Sequence of chain B:
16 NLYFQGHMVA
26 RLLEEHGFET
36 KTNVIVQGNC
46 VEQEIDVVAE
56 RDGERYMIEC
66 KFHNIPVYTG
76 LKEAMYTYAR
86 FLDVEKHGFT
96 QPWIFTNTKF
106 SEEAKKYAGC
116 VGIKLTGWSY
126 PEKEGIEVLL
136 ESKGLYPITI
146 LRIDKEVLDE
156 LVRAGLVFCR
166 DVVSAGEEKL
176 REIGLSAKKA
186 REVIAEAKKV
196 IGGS

Contacts between the two chains:
Residue L87 in chain B interacts with residue Y83 in chain A (closest heavy-atom distance 4.3 Å).
Residue E47 in chain B interacts with residue L76 in chain A (closest heavy-atom distance 4.6 Å).
Residue K111 in chain B is in contact with residue Q42 in chain A (closest heavy-atom distance 4.6 Å).
Residue V116 in chain B interacts with residue C45 in chain A (closest heavy-atom distance 3.6 Å).
Residue D88 in chain B interacts with residue Y112 in chain A (closest heavy-atom distance 4.5 Å).
Residue C115 in chain B interacts with residue C45 in chain A (closest heavy-atom distance 2.1 Å).
Residue A84 in chain B interacts with residue Y112 in chain A (closest heavy-atom distance 3.9 Å).
Residue Y81 in chain B contacts residue K77 in chain A (closest heavy-atom distance 3.9 Å).
Residue Q42 in chain B contacts residue K111 in chain A (closest heavy-atom distance 4.6 Å).
Residue Y83 in chain B contacts residue A84 in chain A (closest heavy-atom distance 4.8 Å).
Residue K77 in chain B interacts with residue E78 in chain A (closest heavy-atom distance 4.6 Å).
Residue Q48 in chain B interacts with residue Y112 in chain A (closest heavy-atom distance 4.9 Å).
Residue K66 in chain B is in contact with residue K77 in chain A (closest heavy-atom distance 3.9 Å).
Residue Q48 in chain B interacts with residue M80 in chain A (closest heavy-atom distance 3.6 Å).
Residue V46 in chain B is in contact with residue E108 in chain A (closest heavy-atom distance 3.5 Å).
Residue E108 in chain B interacts with residue E47 in chain A (closest heavy-atom distance 5.0 Å).
Residue Y81 in chain B contacts residue M80 in chain A (closest heavy-atom distance 3.9 Å).
Residue A84 in chain B interacts with residue A84 in chain A (closest heavy-atom distance 4.4 Å).
Residue E108 in chain B interacts with residue V46 in chain A (closest heavy-atom distance 3.5 Å).
Residue M80 in chain B contacts residue Y81 in chain A (closest heavy-atom distance 3.9 Å).
Residue Y112 in chain B interacts with residue Q48 in chain A (closest heavy-atom distance 4.9 Å).
Residue Y83 in chain B interacts with residue L87 in chain A (closest heavy-atom distance 4.3 Å).
Residue C45 in chain B interacts with residue K111 in chain A (closest heavy-atom distance 3.4 Å).
Residue K77 in chain B interacts with residue K77 in chain A (closest heavy-atom distance 3.9 Å).
Residue Y112 in chain B is in contact with residue D88 in chain A (closest heavy-atom distance 4.5 Å).
Residue K77 in chain B interacts with residue K66 in chain A (closest heavy-atom distance 3.9 Å).
Residue Y112 in chain B contacts residue C45 in chain A (closest heavy-atom distance 3.9 Å).
Residue L87 in chain B is in contact with residue L87 in chain A (closest heavy-atom distance 3.4 Å).
Residue K77 in chain B interacts with residue Y81 in chain A (closest heavy-atom distance 3.9 Å).
Residue Y112 in chain B is in contact with residue A84 in chain A (closest heavy-atom distance 3.9 Å).
Residue Y81 in chain B interacts with residue A84 in chain A (closest heavy-atom distance 4.8 Å).
Residue V46 in chain B interacts with residue Y112 in chain A (closest heavy-atom distance 3.9 Å).
Residue C115 in chain B interacts with residue N44 in chain A (closest heavy-atom distance 3.9 Å).
Residue A84 in chain B interacts with residue M80 in chain A (closest heavy-atom distance 3.2 Å).
Residue K111 in chain B is in contact with residue V46 in chain A (closest heavy-atom distance 4.0 Å).
Residue C45 in chain B interacts with residue C115 in chain A (closest heavy-atom distance 2.1 Å).
Residue Y112 in chain B interacts with residue V46 in chain A (closest heavy-atom distance 3.9 Å).
Residue R85 in chain B interacts with residue M80 in chain A (closest heavy-atom distance 3.4 Å).
Residue V46 in chain B is in contact with residue K111 in chain A (closest heavy-atom distance 4.0 Å).
Residue L76 in chain B is in contact with residue Q48 in chain A (closest heavy-atom distance 4.6 Å).
Residue E47 in chain B contacts residue E108 in chain A (closest heavy-atom distance 5.0 Å).
Residue V46 in chain B interacts with residue L76 in chain A (closest heavy-atom distance 3.9 Å).
Residue M80 in chain B contacts residue R85 in chain A (closest heavy-atom distance 3.4 Å).
Residue Y81 in chain B contacts residue Y81 in chain A (closest heavy-atom distance 4.5 Å).
Residue Q48 in chain B is in contact with residue L76 in chain A (closest heavy-atom distance 4.6 Å).
Residue M80 in chain B contacts residue M80 in chain A (closest heavy-atom distance 4.6 Å).
Residue M80 in chain B contacts residue A84 in chain A (closest heavy-atom distance 3.2 Å).
Residue N44 in chain B interacts with residue C115 in chain A (closest heavy-atom distance 3.9 Å).
Residue E78 in chain B contacts residue K77 in chain A (closest heavy-atom distance 4.6 Å).
Residue K111 in chain B contacts residue C45 in chain A (closest heavy-atom distance 3.4 Å).
Residue C45 in chain B is in contact with residue Y112 in chain A (closest heavy-atom distance 3.9 Å).
Residue L76 in chain B contacts residue E47 in chain A (closest heavy-atom distance 4.6 Å).
Residue M80 in chain B is in contact with residue Q48 in chain A (closest heavy-atom distance 3.6 Å).
Residue A84 in chain B interacts with residue Y83 in chain A (closest heavy-atom distance 4.8 Å).
Residue A84 in chain B is in contact with residue Y81 in chain A (closest heavy-atom distance 4.8 Å).
Residue L76 in chain B contacts residue V46 in chain A (closest heavy-atom distance 3.9 Å).
Residue C45 in chain B contacts residue V116 in chain A (closest heavy-atom distance 3.6 Å).

The following describes two proteins that form a bound complex.

Sequence of chain A:
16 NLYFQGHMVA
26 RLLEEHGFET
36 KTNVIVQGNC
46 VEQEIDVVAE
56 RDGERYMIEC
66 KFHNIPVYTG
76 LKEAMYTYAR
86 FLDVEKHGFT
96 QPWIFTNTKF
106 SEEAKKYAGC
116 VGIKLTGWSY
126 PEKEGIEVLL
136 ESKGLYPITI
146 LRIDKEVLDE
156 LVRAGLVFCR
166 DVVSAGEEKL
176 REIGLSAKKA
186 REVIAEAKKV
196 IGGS